Sequence of protein 1:
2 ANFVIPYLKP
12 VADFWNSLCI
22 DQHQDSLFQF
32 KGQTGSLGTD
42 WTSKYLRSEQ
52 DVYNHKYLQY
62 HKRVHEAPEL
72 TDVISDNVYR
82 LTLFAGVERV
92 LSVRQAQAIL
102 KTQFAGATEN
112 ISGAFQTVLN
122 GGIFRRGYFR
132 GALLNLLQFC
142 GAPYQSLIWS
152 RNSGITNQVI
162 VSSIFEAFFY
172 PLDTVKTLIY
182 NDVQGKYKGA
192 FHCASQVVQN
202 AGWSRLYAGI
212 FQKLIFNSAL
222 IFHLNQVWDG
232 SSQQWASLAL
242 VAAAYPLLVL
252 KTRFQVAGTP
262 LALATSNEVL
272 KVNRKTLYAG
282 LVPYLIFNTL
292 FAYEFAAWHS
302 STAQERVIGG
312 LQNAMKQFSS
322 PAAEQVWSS

Sequence of protein 2:
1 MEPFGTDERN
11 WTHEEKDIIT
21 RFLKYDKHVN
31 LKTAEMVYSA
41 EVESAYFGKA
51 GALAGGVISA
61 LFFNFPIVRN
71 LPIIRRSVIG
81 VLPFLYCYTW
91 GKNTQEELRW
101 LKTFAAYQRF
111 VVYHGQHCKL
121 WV

This data describes a binding interaction between two proteins.

Contacts between the two chains:
Residue W42 in protein 1 interacts with residue V42 in protein 2 (closest heavy-atom distance 4.1 Å).
Residue A323 in protein 1 contacts residue F22 in protein 2 (closest heavy-atom distance 3.5 Å).
Residue W16 in protein 1 is in contact with residue A50 in protein 2 (closest heavy-atom distance 3.6 Å).
Residue L19 in protein 1 interacts with residue L53 in protein 2 (closest heavy-atom distance 3.7 Å).
Residue W16 in protein 1 is in contact with residue Y46 in protein 2 (closest heavy-atom distance 2.7 Å).
Residue S320 in protein 1 is in contact with residue Y25 in protein 2 (closest heavy-atom distance 3.8 Å).
Residue S320 in protein 1 contacts residue R21 in protein 2 (closest heavy-atom distance 3.3 Å).
Residue C20 in protein 1 interacts with residue A45 in protein 2 (closest heavy-atom distance 4.3 Å).
Residue E50 in protein 1 is in contact with residue Y25 in protein 2 (closest heavy-atom distance 2.3 Å).
Residue Y46 in protein 1 contacts residue E41 in protein 2 (closest heavy-atom distance 3.1 Å).
Residue S113 in protein 1 contacts residue I73 in protein 2 (closest heavy-atom distance 3.3 Å).
Residue E325 in protein 1 contacts residue H28 in protein 2 (closest heavy-atom distance 4.0 Å).
Residue Y46 in protein 1 contacts residue K24 in protein 2 (closest heavy-atom distance 3.9 Å).
Residue Q318 in protein 1 interacts with residue R21 in protein 2 (closest heavy-atom distance 3.2 Å).
Residue S321 in protein 1 is in contact with residue Y25 in protein 2 (closest heavy-atom distance 4.0 Å).
Residue T43 in protein 1 is in contact with residue L31 in protein 2 (closest heavy-atom distance 4.6 Å).
Residue I124 in protein 1 contacts residue R76 in protein 2 (closest heavy-atom distance 5.0 Å).
Residue A324 in protein 1 contacts residue D26 in protein 2 (closest heavy-atom distance 4.3 Å).
Residue S321 in protein 1 contacts residue F22 in protein 2 (closest heavy-atom distance 4.0 Å).
Residue P322 in protein 1 is in contact with residue I18 in protein 2 (closest heavy-atom distance 3.5 Å).
Residue L120 in protein 1 is in contact with residue R76 in protein 2 (closest heavy-atom distance 3.9 Å).
Residue Y46 in protein 1 contacts residue V42 in protein 2 (closest heavy-atom distance 3.5 Å).
Residue P322 in protein 1 interacts with residue R21 in protein 2 (closest heavy-atom distance 3.6 Å).
Residue F29 in protein 1 contacts residue V42 in protein 2 (closest heavy-atom distance 4.1 Å).
Residue S321 in protein 1 is in contact with residue D26 in protein 2 (closest heavy-atom distance 2.9 Å).
Residue Q318 in protein 1 is in contact with residue Y25 in protein 2 (closest heavy-atom distance 3.7 Å).
Residue C20 in protein 1 interacts with residue K49 in protein 2 (closest heavy-atom distance 3.5 Å).
Residue S321 in protein 1 is in contact with residue R21 in protein 2 (closest heavy-atom distance 4.0 Å).
Residue N17 in protein 1 contacts residue Y46 in protein 2 (closest heavy-atom distance 3.7 Å).
Residue I21 in protein 1 interacts with residue Y46 in protein 2 (closest heavy-atom distance 3.7 Å).
Residue W16 in protein 1 contacts residue A54 in protein 2 (closest heavy-atom distance 3.5 Å).
Residue A323 in protein 1 contacts residue D26 in protein 2 (closest heavy-atom distance 3.1 Å).
Residue L47 in protein 1 contacts residue Y25 in protein 2 (closest heavy-atom distance 4.2 Å).
Residue Q117 in protein 1 interacts with residue I73 in protein 2 (closest heavy-atom distance 4.7 Å).
Residue F116 in protein 1 interacts with residue I73 in protein 2 (closest heavy-atom distance 3.6 Å).
Residue Y46 in protein 1 is in contact with residue V37 in protein 2 (closest heavy-atom distance 4.9 Å).
Residue Q117 in protein 1 interacts with residue L71 in protein 2 (closest heavy-atom distance 4.2 Å).
Residue L120 in protein 1 is in contact with residue I73 in protein 2 (closest heavy-atom distance 3.7 Å).
Residue W42 in protein 1 interacts with residue S39 in protein 2 (closest heavy-atom distance 3.9 Å).
Residue Y46 in protein 1 is in contact with residue Y38 in protein 2 (closest heavy-atom distance 3.3 Å).
Residue P322 in protein 1 interacts with residue F22 in protein 2 (closest heavy-atom distance 3.5 Å).
Residue I124 in protein 1 interacts with residue N64 in protein 2 (closest heavy-atom distance 3.8 Å).
Residue Q117 in protein 1 is in contact with residue P72 in protein 2 (closest heavy-atom distance 4.8 Å).
Residue C20 in protein 1 interacts with residue L53 in protein 2 (closest heavy-atom distance 4.1 Å).
Residue Q25 in protein 1 is in contact with residue V42 in protein 2 (closest heavy-atom distance 3.6 Å).
Residue L120 in protein 1 interacts with residue F63 in protein 2 (closest heavy-atom distance 4.5 Å).
Residue E50 in protein 1 is in contact with residue K24 in protein 2 (closest heavy-atom distance 3.8 Å).
Residue T43 in protein 1 interacts with residue Y38 in protein 2 (closest heavy-atom distance 3.5 Å).
Residue C20 in protein 1 is in contact with residue Y46 in protein 2 (closest heavy-atom distance 3.6 Å).
Residue L47 in protein 1 interacts with residue Y38 in protein 2 (closest heavy-atom distance 3.8 Å).
Residue W42 in protein 1 interacts with residue Y38 in protein 2 (closest heavy-atom distance 3.6 Å).
Residue W16 in protein 1 interacts with residue L53 in protein 2 (closest heavy-atom distance 3.5 Å).
Residue C20 in protein 1 interacts with residue A50 in protein 2 (closest heavy-atom distance 3.6 Å).
Residue F319 in protein 1 is in contact with residue Y25 in protein 2 (closest heavy-atom distance 3.2 Å).
Residue L19 in protein 1 interacts with residue K49 in protein 2 (closest heavy-atom distance 4.3 Å).
Residue W42 in protein 1 contacts residue E35 in protein 2 (closest heavy-atom distance 4.1 Å).
Residue I124 in protein 1 contacts residue F63 in protein 2 (closest heavy-atom distance 4.6 Å).